Residue-level contacts at the interface:
Residue F386 in the second protein contacts residue D17 in the first protein (closest heavy-atom distance 3.2 Å).
Residue R337 in the second protein interacts with residue G19 in the first protein (closest heavy-atom distance 3.4 Å).
Residue L174 in the second protein contacts residue G19 in the first protein (closest heavy-atom distance 4.0 Å).
Residue G271 in the second protein is in contact with residue S22 in the first protein (closest heavy-atom distance 4.0 Å).
Residue L214 in the second protein contacts residue H21 in the first protein (closest heavy-atom distance 4.8 Å).
Residue L214 in the second protein interacts with residue G19 in the first protein (closest heavy-atom distance 3.5 Å).
Residue K228 in the second protein interacts with residue H21 in the first protein (closest heavy-atom distance 4.0 Å).
Residue A255 in the second protein interacts with residue S22 in the first protein (closest heavy-atom distance 4.4 Å).
Residue N257 in the second protein contacts residue G19 in the first protein (closest heavy-atom distance 4.3 Å).
Residue G271 in the second protein is in contact with residue G23 in the first protein (closest heavy-atom distance 3.6 Å).
Residue Y351 in the second protein interacts with residue D17 in the first protein (closest heavy-atom distance 2.4 Å).
Residue L335 in the second protein interacts with residue I20 in the first protein (closest heavy-atom distance 4.0 Å).
Residue L335 in the second protein contacts residue L16 in the first protein (closest heavy-atom distance 4.4 Å).
Residue Y351 in the second protein is in contact with residue L16 in the first protein (closest heavy-atom distance 3.6 Å).
Residue R384 in the second protein is in contact with residue D17 in the first protein (closest heavy-atom distance 3.2 Å).
Residue A254 in the second protein is in contact with residue G23 in the first protein (closest heavy-atom distance 3.7 Å).
Residue N257 in the second protein is in contact with residue I20 in the first protein (closest heavy-atom distance 3.3 Å).
Residue A297 in the second protein is in contact with residue I20 in the first protein (closest heavy-atom distance 3.8 Å).
Residue G271 in the second protein interacts with residue H21 in the first protein (closest heavy-atom distance 3.7 Å).
Residue R384 in the second protein contacts residue Y15 in the first protein (closest heavy-atom distance 2.4 Å).
Residue Y134 in the second protein contacts residue G19 in the first protein (closest heavy-atom distance 3.8 Å).
Residue A255 in the second protein contacts residue H21 in the first protein (closest heavy-atom distance 3.7 Å).
Residue A254 in the second protein interacts with residue S22 in the first protein (closest heavy-atom distance 3.6 Å).
Residue Y134 in the second protein interacts with residue D17 in the first protein (closest heavy-atom distance 3.7 Å).
Residue Y351 in the second protein contacts residue Y15 in the first protein (closest heavy-atom distance 4.6 Å).
Residue Y351 in the second protein contacts residue I20 in the first protein (closest heavy-atom distance 3.6 Å).
Residue R384 in the second protein is in contact with residue L16 in the first protein (closest heavy-atom distance 3.5 Å).
Residue R337 in the second protein interacts with residue I20 in the first protein (closest heavy-atom distance 3.6 Å).
Residue L214 in the second protein is in contact with residue I20 in the first protein (closest heavy-atom distance 4.5 Å).
Residue N257 in the second protein is in contact with residue H21 in the first protein (closest heavy-atom distance 2.9 Å).
Residue R337 in the second protein is in contact with residue D17 in the first protein (closest heavy-atom distance 2.6 Å).

Sequence of the first protein:
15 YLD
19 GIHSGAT

Sequence of the second protein:
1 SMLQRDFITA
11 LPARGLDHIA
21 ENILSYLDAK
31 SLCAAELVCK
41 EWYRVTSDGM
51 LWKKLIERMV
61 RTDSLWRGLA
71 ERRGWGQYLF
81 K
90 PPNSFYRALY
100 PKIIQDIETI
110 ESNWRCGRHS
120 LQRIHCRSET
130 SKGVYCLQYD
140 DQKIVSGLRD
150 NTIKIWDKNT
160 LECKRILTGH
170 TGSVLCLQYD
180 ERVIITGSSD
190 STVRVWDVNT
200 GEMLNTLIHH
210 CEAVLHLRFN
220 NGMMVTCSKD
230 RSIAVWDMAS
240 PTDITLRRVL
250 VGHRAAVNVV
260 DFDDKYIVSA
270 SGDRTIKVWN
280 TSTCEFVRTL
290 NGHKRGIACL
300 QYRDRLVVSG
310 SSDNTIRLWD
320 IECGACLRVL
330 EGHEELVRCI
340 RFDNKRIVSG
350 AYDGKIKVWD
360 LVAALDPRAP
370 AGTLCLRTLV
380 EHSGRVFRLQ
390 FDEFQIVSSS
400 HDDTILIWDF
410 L

This data describes a binding interaction between two proteins.